The following describes two proteins that form a bound complex.

Sequence of protein 1:
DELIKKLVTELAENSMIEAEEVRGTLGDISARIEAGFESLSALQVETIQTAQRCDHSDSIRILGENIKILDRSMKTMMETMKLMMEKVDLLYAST

Sequence of protein 2:
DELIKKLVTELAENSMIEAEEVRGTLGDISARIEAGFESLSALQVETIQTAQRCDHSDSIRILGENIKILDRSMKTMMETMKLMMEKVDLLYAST

Interface contacts:
Residue Q54 in protein 1 is in contact with residue L50 in protein 2 (closest heavy-atom distance 5.0 Å).
Residue Q54 in protein 1 interacts with residue Q54 in protein 2 (closest heavy-atom distance 4.4 Å).
Residue L50 in protein 1 interacts with residue Q54 in protein 2 (closest heavy-atom distance 5.0 Å).
Residue I77 in protein 1 interacts with residue I77 in protein 2 (closest heavy-atom distance 4.8 Å).